Sequence of the first protein:
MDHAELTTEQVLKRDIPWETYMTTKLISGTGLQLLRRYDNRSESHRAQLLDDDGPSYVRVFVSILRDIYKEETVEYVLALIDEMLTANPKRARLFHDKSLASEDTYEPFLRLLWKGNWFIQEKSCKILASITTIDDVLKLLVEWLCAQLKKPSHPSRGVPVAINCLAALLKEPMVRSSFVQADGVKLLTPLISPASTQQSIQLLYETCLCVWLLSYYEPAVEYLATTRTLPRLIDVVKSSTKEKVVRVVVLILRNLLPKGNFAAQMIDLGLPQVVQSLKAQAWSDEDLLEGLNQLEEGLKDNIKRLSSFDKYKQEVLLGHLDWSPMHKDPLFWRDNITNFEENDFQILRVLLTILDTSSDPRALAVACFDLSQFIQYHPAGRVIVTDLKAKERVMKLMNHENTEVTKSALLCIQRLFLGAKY

Sequence of the second protein:
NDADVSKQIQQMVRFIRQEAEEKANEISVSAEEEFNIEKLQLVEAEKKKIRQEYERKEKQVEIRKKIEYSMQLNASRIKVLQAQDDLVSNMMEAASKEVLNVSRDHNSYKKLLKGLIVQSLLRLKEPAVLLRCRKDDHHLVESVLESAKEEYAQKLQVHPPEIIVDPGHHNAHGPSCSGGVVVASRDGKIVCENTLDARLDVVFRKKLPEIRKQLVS

These two protein chains interact to form a complex.

Residue-level contacts at the interface:
Residue Y240 in the first protein interacts with residue E34 in the second protein (closest heavy-atom distance 4.0 Å).
Residue Y240 in the first protein contacts residue I38 in the second protein (closest heavy-atom distance 4.2 Å).
Residue K268 in the first protein is in contact with residue E20 in the second protein (closest heavy-atom distance 4.5 Å).